Sequence of chain A:
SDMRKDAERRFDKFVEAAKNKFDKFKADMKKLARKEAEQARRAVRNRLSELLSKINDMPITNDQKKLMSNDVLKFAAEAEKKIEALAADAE

This data describes a binding interaction between two proteins.

Sequence of chain B:
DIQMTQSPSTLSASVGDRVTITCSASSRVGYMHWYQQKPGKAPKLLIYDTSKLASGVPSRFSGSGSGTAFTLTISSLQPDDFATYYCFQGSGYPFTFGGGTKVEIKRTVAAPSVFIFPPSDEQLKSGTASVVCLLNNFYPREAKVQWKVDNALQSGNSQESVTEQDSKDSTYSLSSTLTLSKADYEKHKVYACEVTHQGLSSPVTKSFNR

Interface contacts:
Residue F95 in chain B is in contact with residue N78 in chain A (closest heavy-atom distance 4.3 Å).
Residue S91 in chain B is in contact with residue D79 in chain A (closest heavy-atom distance 3.1 Å).
Residue D49 in chain B interacts with residue K82 in chain A (closest heavy-atom distance 2.5 Å).
Residue Y31 in chain B contacts residue D79 in chain A (closest heavy-atom distance 3.8 Å).
Residue G92 in chain B interacts with residue N78 in chain A (closest heavy-atom distance 3.8 Å).
Residue H33 in chain B contacts residue K82 in chain A (closest heavy-atom distance 4.1 Å).
Residue Y93 in chain B interacts with residue N78 in chain A (closest heavy-atom distance 3.7 Å).
Residue S91 in chain B interacts with residue N78 in chain A (closest heavy-atom distance 3.5 Å).
Residue Y31 in chain B is in contact with residue L83 in chain A (closest heavy-atom distance 3.6 Å).
Residue V29 in chain B is in contact with residue D79 in chain A (closest heavy-atom distance 4.4 Å).
Residue G90 in chain B contacts residue N78 in chain A (closest heavy-atom distance 3.4 Å).
Residue Y31 in chain B contacts residue K82 in chain A (closest heavy-atom distance 3.5 Å).
Residue G30 in chain B contacts residue D79 in chain A (closest heavy-atom distance 3.2 Å).